Interface contacts:
Residue G28 in protein 1 interacts with residue A50 in protein 2 (closest heavy-atom distance 3.5 Å).
Residue R25 in protein 1 interacts with residue A50 in protein 2 (closest heavy-atom distance 3.5 Å).
Residue G28 in protein 1 interacts with residue K47 in protein 2 (closest heavy-atom distance 4.6 Å).
Residue T27 in protein 1 interacts with residue V51 in protein 2 (closest heavy-atom distance 3.5 Å).
Residue R25 in protein 1 interacts with residue K47 in protein 2 (closest heavy-atom distance 4.7 Å).
Residue N13 in protein 1 is in contact with residue K52 in protein 2 (closest heavy-atom distance 2.9 Å).
Residue G28 in protein 1 interacts with residue V51 in protein 2 (closest heavy-atom distance 4.0 Å).
Residue G28 in protein 1 interacts with residue K52 in protein 2 (closest heavy-atom distance 4.9 Å).
Residue I26 in protein 1 is in contact with residue A50 in protein 2 (closest heavy-atom distance 3.2 Å).
Residue T27 in protein 1 contacts residue A50 in protein 2 (closest heavy-atom distance 3.2 Å).
Residue T27 in protein 1 is in contact with residue K52 in protein 2 (closest heavy-atom distance 3.0 Å).

The following describes two proteins that form a bound complex.

Sequence of protein 1:
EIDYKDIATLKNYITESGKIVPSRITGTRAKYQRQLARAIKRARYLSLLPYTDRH

Sequence of protein 2:
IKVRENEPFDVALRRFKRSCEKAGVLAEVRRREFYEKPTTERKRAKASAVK